Sequence of protein 2:
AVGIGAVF

Interface contacts:
Residue Y88 in protein 1 is in contact with residue G3 in protein 2 (closest heavy-atom distance 4.9 Å).
Residue Y88 in protein 1 contacts residue V2 in protein 2 (closest heavy-atom distance 3.0 Å).
Residue L43 in protein 1 interacts with residue I4 in protein 2 (closest heavy-atom distance 5.0 Å).
Residue Y29 in protein 1 is in contact with residue A1 in protein 2 (closest heavy-atom distance 3.4 Å).
Residue E89 in protein 1 is in contact with residue V2 in protein 2 (closest heavy-atom distance 3.8 Å).
Residue Y29 in protein 1 contacts residue G5 in protein 2 (closest heavy-atom distance 4.9 Å).
Residue E89 in protein 1 is in contact with residue A1 in protein 2 (closest heavy-atom distance 3.4 Å).
Residue S31 in protein 1 interacts with residue I4 in protein 2 (closest heavy-atom distance 4.7 Å).
Residue Y88 in protein 1 contacts residue A1 in protein 2 (closest heavy-atom distance 3.5 Å).
Residue Y91 in protein 1 interacts with residue V2 in protein 2 (closest heavy-atom distance 3.4 Å).
Residue I93 in protein 1 contacts residue G3 in protein 2 (closest heavy-atom distance 3.7 Å).
Residue Y46 in protein 1 interacts with residue I4 in protein 2 (closest heavy-atom distance 3.7 Å).
Residue Y91 in protein 1 is in contact with residue G3 in protein 2 (closest heavy-atom distance 3.6 Å).
Residue Y88 in protein 1 is in contact with residue I4 in protein 2 (closest heavy-atom distance 3.8 Å).
Residue I93 in protein 1 is in contact with residue V2 in protein 2 (closest heavy-atom distance 3.8 Å).
Residue T90 in protein 1 contacts residue V2 in protein 2 (closest heavy-atom distance 3.6 Å).
Residue Y88 in protein 1 interacts with residue G5 in protein 2 (closest heavy-atom distance 3.6 Å).

Sequence of protein 1:
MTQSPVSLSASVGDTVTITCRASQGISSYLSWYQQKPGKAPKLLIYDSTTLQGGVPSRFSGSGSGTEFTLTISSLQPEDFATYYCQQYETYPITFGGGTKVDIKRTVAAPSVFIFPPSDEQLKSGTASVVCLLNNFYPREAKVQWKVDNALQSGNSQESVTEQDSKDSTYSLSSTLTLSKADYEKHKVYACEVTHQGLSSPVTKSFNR

The following describes two proteins that form a bound complex.